Contacts between the two chains:
Residue D168 in chain A interacts with residue V180 in chain B (closest heavy-atom distance 3.4 Å).
Residue A38 in chain A contacts residue D21 in chain B (closest heavy-atom distance 3.7 Å).
Residue Y162 in chain A is in contact with residue L157 in chain B (closest heavy-atom distance 3.7 Å).
Residue Y162 in chain A is in contact with residue L183 in chain B (closest heavy-atom distance 3.5 Å).
Residue A49 in chain A interacts with residue F178 in chain B (closest heavy-atom distance 4.0 Å).
Residue M1 in chain A contacts residue P109 in chain B (closest heavy-atom distance 3.1 Å).
Residue Y42 in chain A is in contact with residue Q153 in chain B (closest heavy-atom distance 3.8 Å).
Residue R53 in chain A interacts with residue F178 in chain B (closest heavy-atom distance 3.6 Å).
Residue R166 in chain A contacts residue R24 in chain B (closest heavy-atom distance 3.0 Å).
Residue L3 in chain A is in contact with residue M111 in chain B (closest heavy-atom distance 4.4 Å).
Residue T68 in chain A is in contact with residue V108 in chain B (closest heavy-atom distance 3.8 Å).
Residue H167 in chain A interacts with residue L157 in chain B (closest heavy-atom distance 4.1 Å).
Residue R53 in chain A contacts residue A182 in chain B (closest heavy-atom distance 3.8 Å).
Residue Q161 in chain A contacts residue P177 in chain B (closest heavy-atom distance 3.2 Å).
Residue M2 in chain A contacts residue V83 in chain B (closest heavy-atom distance 3.4 Å).
Residue L165 in chain A contacts residue M176 in chain B (closest heavy-atom distance 3.6 Å).
Residue M2 in chain A interacts with residue M111 in chain B (closest heavy-atom distance 3.7 Å).
Residue Y162 in chain A is in contact with residue M176 in chain B (closest heavy-atom distance 4.2 Å).
Residue S41 in chain A contacts residue Q153 in chain B (closest heavy-atom distance 4.2 Å).
Residue R44 in chain A is in contact with residue V149 in chain B (closest heavy-atom distance 3.4 Å).
Residue H167 in chain A is in contact with residue E164 in chain B (closest heavy-atom distance 2.6 Å).
Residue A45 in chain A contacts residue V149 in chain B (closest heavy-atom distance 3.7 Å).
Residue S41 in chain A is in contact with residue E18 in chain B (closest heavy-atom distance 3.5 Å).
Residue Y162 in chain A interacts with residue F178 in chain B (closest heavy-atom distance 2.8 Å).
Residue M2 in chain A contacts residue P109 in chain B (closest heavy-atom distance 3.6 Å).
Residue Y162 in chain A contacts residue Q153 in chain B (closest heavy-atom distance 3.8 Å).
Residue D168 in chain A is in contact with residue L157 in chain B (closest heavy-atom distance 4.0 Å).
Residue A49 in chain A interacts with residue L183 in chain B (closest heavy-atom distance 3.7 Å).
Residue G129 in chain A contacts residue R106 in chain B (closest heavy-atom distance 2.9 Å).
Residue A170 in chain A interacts with residue A175 in chain B (closest heavy-atom distance 3.9 Å).
Residue E35 in chain A is in contact with residue D21 in chain B (closest heavy-atom distance 3.2 Å).
Residue A171 in chain A contacts residue A175 in chain B (closest heavy-atom distance 4.5 Å).
Residue Y42 in chain A interacts with residue H22 in chain B (closest heavy-atom distance 3.3 Å).
Residue H167 in chain A contacts residue Q161 in chain B (closest heavy-atom distance 4.2 Å).
Residue T68 in chain A is in contact with residue R106 in chain B (closest heavy-atom distance 3.8 Å).
Residue G52 in chain A contacts residue R186 in chain B (closest heavy-atom distance 3.6 Å).
Residue A48 in chain A interacts with residue V149 in chain B (closest heavy-atom distance 4.3 Å).
Residue H167 in chain A contacts residue M176 in chain B (closest heavy-atom distance 3.8 Å).
Residue M181 in chain A interacts with residue P177 in chain B (closest heavy-atom distance 3.4 Å).
Residue A49 in chain A contacts residue D150 in chain B (closest heavy-atom distance 4.0 Å).
Residue V180 in chain A interacts with residue F178 in chain B (closest heavy-atom distance 3.8 Å).
Residue Y163 in chain A is in contact with residue R24 in chain B (closest heavy-atom distance 3.0 Å).
Residue R166 in chain A contacts residue H22 in chain B (closest heavy-atom distance 2.8 Å).
Residue L158 in chain A interacts with residue F178 in chain B (closest heavy-atom distance 3.6 Å).
Residue R166 in chain A interacts with residue L157 in chain B (closest heavy-atom distance 3.2 Å).
Residue E35 in chain A interacts with residue R24 in chain B (closest heavy-atom distance 4.4 Å).
Residue D168 in chain A interacts with residue G179 in chain B (closest heavy-atom distance 4.2 Å).
Residue M2 in chain A contacts residue D110 in chain B (closest heavy-atom distance 4.1 Å).
Residue M1 in chain A contacts residue D110 in chain B (closest heavy-atom distance 3.0 Å).
Residue Q161 in chain A is in contact with residue M176 in chain B (closest heavy-atom distance 3.2 Å).
Residue M181 in chain A interacts with residue F178 in chain B (closest heavy-atom distance 3.6 Å).
Residue D168 in chain A contacts residue M176 in chain B (closest heavy-atom distance 3.7 Å).
Residue A45 in chain A contacts residue Q153 in chain B (closest heavy-atom distance 3.4 Å).
Residue H167 in chain A interacts with residue A160 in chain B (closest heavy-atom distance 4.4 Å).
Residue A45 in chain A contacts residue D150 in chain B (closest heavy-atom distance 4.3 Å).
Residue M1 in chain A is in contact with residue M111 in chain B (closest heavy-atom distance 4.2 Å).
Residue I184 in chain A is in contact with residue F178 in chain B (closest heavy-atom distance 3.9 Å).
Residue A48 in chain A is in contact with residue D150 in chain B (closest heavy-atom distance 2.9 Å).
Residue D168 in chain A contacts residue A175 in chain B (closest heavy-atom distance 4.5 Å).
Residue A170 in chain A contacts residue A171 in chain B (closest heavy-atom distance 4.4 Å).

Sequence of chain A:
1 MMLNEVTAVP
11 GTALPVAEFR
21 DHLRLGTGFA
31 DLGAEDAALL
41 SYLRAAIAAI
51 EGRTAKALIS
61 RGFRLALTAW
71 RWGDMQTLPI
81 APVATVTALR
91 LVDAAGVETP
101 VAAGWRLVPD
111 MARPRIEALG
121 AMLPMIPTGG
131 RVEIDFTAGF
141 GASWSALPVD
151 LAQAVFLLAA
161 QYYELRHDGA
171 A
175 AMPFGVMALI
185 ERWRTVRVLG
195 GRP

Sequence of chain B:
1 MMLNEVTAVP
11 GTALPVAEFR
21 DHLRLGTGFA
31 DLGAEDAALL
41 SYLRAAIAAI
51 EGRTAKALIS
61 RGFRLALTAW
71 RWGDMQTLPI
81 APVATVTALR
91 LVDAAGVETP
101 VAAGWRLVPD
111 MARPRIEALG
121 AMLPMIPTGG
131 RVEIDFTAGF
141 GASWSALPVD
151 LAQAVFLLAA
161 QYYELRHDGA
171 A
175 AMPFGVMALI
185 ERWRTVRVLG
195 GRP

These two protein chains interact to form a complex.